Contacts between the two chains:
Residue P75 in chain B contacts residue L14 in chain A (closest heavy-atom distance 4.2 Å).
Residue D54 in chain B is in contact with residue C62 in chain A (closest heavy-atom distance 4.3 Å).
Residue K140 in chain B interacts with residue I37 in chain A (closest heavy-atom distance 3.6 Å).
Residue H45 in chain B contacts residue V40 in chain A (closest heavy-atom distance 3.9 Å).
Residue S44 in chain B contacts residue Q39 in chain A (closest heavy-atom distance 3.2 Å).
Residue S44 in chain B contacts residue R34 in chain A (closest heavy-atom distance 3.6 Å).
Residue Y136 in chain B interacts with residue R38 in chain A (closest heavy-atom distance 3.7 Å).
Residue Q43 in chain B contacts residue R34 in chain A (closest heavy-atom distance 2.8 Å).
Residue Q43 in chain B is in contact with residue V18 in chain A (closest heavy-atom distance 3.7 Å).
Residue L47 in chain B is in contact with residue L22 in chain A (closest heavy-atom distance 4.3 Å).
Residue A74 in chain B interacts with residue L14 in chain A (closest heavy-atom distance 4.3 Å).
Residue D56 in chain B interacts with residue R34 in chain A (closest heavy-atom distance 3.0 Å).
Residue L47 in chain B contacts residue I30 in chain A (closest heavy-atom distance 3.6 Å).
Residue K137 in chain B is in contact with residue R38 in chain A (closest heavy-atom distance 3.6 Å).
Residue L47 in chain B contacts residue K61 in chain A (closest heavy-atom distance 3.9 Å).
Residue E69 in chain B interacts with residue L22 in chain A (closest heavy-atom distance 3.6 Å).
Residue Y48 in chain B is in contact with residue Q39 in chain A (closest heavy-atom distance 3.2 Å).
Residue S53 in chain B interacts with residue K61 in chain A (closest heavy-atom distance 3.4 Å).
Residue M42 in chain B interacts with residue I37 in chain A (closest heavy-atom distance 3.9 Å).
Residue V135 in chain B contacts residue R38 in chain A (closest heavy-atom distance 3.3 Å).
Residue K40 in chain B is in contact with residue D36 in chain A (closest heavy-atom distance 3.1 Å).
Residue C50 in chain B is in contact with residue K61 in chain A (closest heavy-atom distance 4.0 Å).
Residue E69 in chain B interacts with residue S16 in chain A (closest heavy-atom distance 2.1 Å).
Residue A141 in chain B interacts with residue I37 in chain A (closest heavy-atom distance 4.3 Å).
Residue V135 in chain B interacts with residue I37 in chain A (closest heavy-atom distance 3.4 Å).
Residue Q43 in chain B contacts residue R38 in chain A (closest heavy-atom distance 3.4 Å).
Residue D55 in chain B is in contact with residue K64 in chain A (closest heavy-atom distance 3.6 Å).
Residue H45 in chain B contacts residue G41 in chain A (closest heavy-atom distance 3.4 Å).
Residue H142 in chain B interacts with residue I37 in chain A (closest heavy-atom distance 4.0 Å).
Residue M42 in chain B contacts residue R34 in chain A (closest heavy-atom distance 3.5 Å).
Residue K67 in chain B contacts residue N19 in chain A (closest heavy-atom distance 2.7 Å).
Residue L41 in chain B contacts residue I37 in chain A (closest heavy-atom distance 3.4 Å).
Residue M42 in chain B contacts residue D36 in chain A (closest heavy-atom distance 3.1 Å).
Residue D54 in chain B is in contact with residue K64 in chain A (closest heavy-atom distance 2.8 Å).
Residue E69 in chain B contacts residue N19 in chain A (closest heavy-atom distance 3.2 Å).
Residue H45 in chain B interacts with residue C21 in chain A (closest heavy-atom distance 2.8 Å).
Residue L47 in chain B interacts with residue M59 in chain A (closest heavy-atom distance 4.1 Å).
Residue H45 in chain B contacts residue Q39 in chain A (closest heavy-atom distance 2.7 Å).
Residue Q43 in chain B interacts with residue Q39 in chain A (closest heavy-atom distance 2.9 Å).
Residue Y48 in chain B contacts residue L32 in chain A (closest heavy-atom distance 3.5 Å).
Residue K140 in chain B interacts with residue N35 in chain A (closest heavy-atom distance 3.3 Å).
Residue M132 in chain B contacts residue V18 in chain A (closest heavy-atom distance 3.8 Å).
Residue D54 in chain B contacts residue I63 in chain A (closest heavy-atom distance 3.7 Å).
Residue H45 in chain B contacts residue L22 in chain A (closest heavy-atom distance 3.4 Å).
Residue Q43 in chain B is in contact with residue I37 in chain A (closest heavy-atom distance 2.8 Å).
Residue Q43 in chain B contacts residue N19 in chain A (closest heavy-atom distance 3.2 Å).
Residue H142 in chain B contacts residue D36 in chain A (closest heavy-atom distance 3.3 Å).
Residue N57 in chain B is in contact with residue K66 in chain A (closest heavy-atom distance 3.5 Å).
Residue D56 in chain B interacts with residue Q39 in chain A (closest heavy-atom distance 3.1 Å).
Residue K140 in chain B interacts with residue D36 in chain A (closest heavy-atom distance 3.6 Å).
Residue Y136 in chain B is in contact with residue E17 in chain A (closest heavy-atom distance 3.2 Å).
Residue L47 in chain B interacts with residue L32 in chain A (closest heavy-atom distance 3.8 Å).
Residue R73 in chain B is in contact with residue L14 in chain A (closest heavy-atom distance 3.4 Å).
Residue H45 in chain B interacts with residue N19 in chain A (closest heavy-atom distance 2.9 Å).
Residue P46 in chain B interacts with residue N19 in chain A (closest heavy-atom distance 3.4 Å).
Residue H45 in chain B is in contact with residue L32 in chain A (closest heavy-atom distance 3.8 Å).
Residue K67 in chain B contacts residue V18 in chain A (closest heavy-atom distance 3.4 Å).
Residue K140 in chain B is in contact with residue R38 in chain A (closest heavy-atom distance 3.4 Å).
Residue P75 in chain B is in contact with residue L22 in chain A (closest heavy-atom distance 4.0 Å).
Residue K40 in chain B is in contact with residue I37 in chain A (closest heavy-atom distance 4.1 Å).

These two protein chains interact to form a complex.

Sequence of chain A:
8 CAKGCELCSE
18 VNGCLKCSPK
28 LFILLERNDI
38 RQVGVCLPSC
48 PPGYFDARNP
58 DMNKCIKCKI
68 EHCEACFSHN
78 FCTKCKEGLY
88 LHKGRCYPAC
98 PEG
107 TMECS

Sequence of chain B:
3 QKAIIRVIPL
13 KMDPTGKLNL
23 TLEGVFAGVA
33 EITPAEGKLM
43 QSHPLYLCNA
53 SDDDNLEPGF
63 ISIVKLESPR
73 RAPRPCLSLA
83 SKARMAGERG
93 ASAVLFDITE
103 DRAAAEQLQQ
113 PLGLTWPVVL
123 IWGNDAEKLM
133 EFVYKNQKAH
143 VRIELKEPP